The following describes two proteins that form a bound complex.

Residue-level contacts at the interface:
Residue E163 in protein 1 is in contact with residue A1 in protein 2 (closest heavy-atom distance 4.4 Å).
Residue F74 in protein 1 is in contact with residue N5 in protein 2 (closest heavy-atom distance 4.1 Å).
Residue M5 in protein 1 contacts residue A1 in protein 2 (closest heavy-atom distance 4.2 Å).
Residue K146 in protein 1 is in contact with residue T8 in protein 2 (closest heavy-atom distance 2.9 Å).
Residue Y156 in protein 1 is in contact with residue N3 in protein 2 (closest heavy-atom distance 3.6 Å).
Residue Y171 in protein 1 is in contact with residue A1 in protein 2 (closest heavy-atom distance 2.5 Å).
Residue Y156 in protein 1 contacts residue E7 in protein 2 (closest heavy-atom distance 4.3 Å).
Residue W147 in protein 1 is in contact with residue T8 in protein 2 (closest heavy-atom distance 2.7 Å).
Residue L81 in protein 1 interacts with residue M9 in protein 2 (closest heavy-atom distance 3.9 Å).
Residue F33 in protein 1 is in contact with residue A1 in protein 2 (closest heavy-atom distance 4.8 Å).
Residue Y59 in protein 1 contacts residue A1 in protein 2 (closest heavy-atom distance 4.0 Å).
Residue Y159 in protein 1 interacts with residue S2 in protein 2 (closest heavy-atom distance 3.8 Å).
Residue F116 in protein 1 contacts residue M9 in protein 2 (closest heavy-atom distance 3.6 Å).
Residue W167 in protein 1 interacts with residue A1 in protein 2 (closest heavy-atom distance 3.6 Å).
Residue Q65 in protein 1 interacts with residue E4 in protein 2 (closest heavy-atom distance 4.6 Å).
Residue A152 in protein 1 is in contact with residue M6 in protein 2 (closest heavy-atom distance 4.5 Å).
Residue Y7 in protein 1 is in contact with residue A1 in protein 2 (closest heavy-atom distance 3.0 Å).
Residue W73 in protein 1 contacts residue E7 in protein 2 (closest heavy-atom distance 3.2 Å).
Residue W73 in protein 1 is in contact with residue N5 in protein 2 (closest heavy-atom distance 3.4 Å).
Residue N80 in protein 1 interacts with residue M9 in protein 2 (closest heavy-atom distance 2.7 Å).
Residue W73 in protein 1 interacts with residue M9 in protein 2 (closest heavy-atom distance 3.6 Å).
Residue G69 in protein 1 is in contact with residue E4 in protein 2 (closest heavy-atom distance 3.7 Å).
Residue Y45 in protein 1 contacts residue S2 in protein 2 (closest heavy-atom distance 3.7 Å).
Residue E63 in protein 1 contacts residue A1 in protein 2 (closest heavy-atom distance 3.5 Å).
Residue Y123 in protein 1 contacts residue M9 in protein 2 (closest heavy-atom distance 3.6 Å).
Residue S150 in protein 1 contacts residue E7 in protein 2 (closest heavy-atom distance 3.2 Å).
Residue T143 in protein 1 interacts with residue M9 in protein 2 (closest heavy-atom distance 2.7 Å).
Residue Y84 in protein 1 contacts residue M9 in protein 2 (closest heavy-atom distance 2.7 Å).
Residue W147 in protein 1 contacts residue M9 in protein 2 (closest heavy-atom distance 3.8 Å).
Residue Q70 in protein 1 interacts with residue E4 in protein 2 (closest heavy-atom distance 3.5 Å).
Residue Y7 in protein 1 contacts residue S2 in protein 2 (closest heavy-atom distance 3.4 Å).
Residue I124 in protein 1 contacts residue M9 in protein 2 (closest heavy-atom distance 3.8 Å).
Residue K66 in protein 1 interacts with residue A1 in protein 2 (closest heavy-atom distance 3.8 Å).
Residue K146 in protein 1 is in contact with residue E7 in protein 2 (closest heavy-atom distance 4.6 Å).
Residue K146 in protein 1 contacts residue M9 in protein 2 (closest heavy-atom distance 3.5 Å).
Residue Q70 in protein 1 contacts residue N3 in protein 2 (closest heavy-atom distance 3.8 Å).
Residue L95 in protein 1 interacts with residue M9 in protein 2 (closest heavy-atom distance 3.8 Å).
Residue Y159 in protein 1 contacts residue A1 in protein 2 (closest heavy-atom distance 2.7 Å).
Residue K66 in protein 1 interacts with residue N3 in protein 2 (closest heavy-atom distance 4.8 Å).
Residue F116 in protein 1 interacts with residue N5 in protein 2 (closest heavy-atom distance 4.1 Å).
Residue A152 in protein 1 is in contact with residue E7 in protein 2 (closest heavy-atom distance 4.0 Å).
Residue V76 in protein 1 is in contact with residue T8 in protein 2 (closest heavy-atom distance 4.0 Å).
Residue S77 in protein 1 interacts with residue T8 in protein 2 (closest heavy-atom distance 3.5 Å).
Residue Q70 in protein 1 is in contact with residue N5 in protein 2 (closest heavy-atom distance 2.8 Å).
Residue K66 in protein 1 contacts residue E4 in protein 2 (closest heavy-atom distance 3.6 Å).
Residue E63 in protein 1 is in contact with residue S2 in protein 2 (closest heavy-atom distance 2.8 Å).
Residue Q97 in protein 1 contacts residue N5 in protein 2 (closest heavy-atom distance 2.6 Å).
Residue A155 in protein 1 contacts residue M6 in protein 2 (closest heavy-atom distance 3.4 Å).
Residue E9 in protein 1 interacts with residue N5 in protein 2 (closest heavy-atom distance 5.0 Å).
Residue Y156 in protein 1 contacts residue E4 in protein 2 (closest heavy-atom distance 4.8 Å).
Residue Y156 in protein 1 interacts with residue N5 in protein 2 (closest heavy-atom distance 3.3 Å).
Residue W73 in protein 1 interacts with residue T8 in protein 2 (closest heavy-atom distance 3.5 Å).
Residue K66 in protein 1 contacts residue S2 in protein 2 (closest heavy-atom distance 2.9 Å).
Residue W147 in protein 1 is in contact with residue E7 in protein 2 (closest heavy-atom distance 3.4 Å).
Residue Y156 in protein 1 contacts residue M6 in protein 2 (closest heavy-atom distance 3.1 Å).
Residue W73 in protein 1 contacts residue M6 in protein 2 (closest heavy-atom distance 3.1 Å).
Residue N80 in protein 1 contacts residue T8 in protein 2 (closest heavy-atom distance 3.9 Å).
Residue S77 in protein 1 is in contact with residue M9 in protein 2 (closest heavy-atom distance 3.2 Å).
Residue Y159 in protein 1 contacts residue N3 in protein 2 (closest heavy-atom distance 3.4 Å).
Residue L114 in protein 1 is in contact with residue N5 in protein 2 (closest heavy-atom distance 4.7 Å).

Sequence of protein 1:
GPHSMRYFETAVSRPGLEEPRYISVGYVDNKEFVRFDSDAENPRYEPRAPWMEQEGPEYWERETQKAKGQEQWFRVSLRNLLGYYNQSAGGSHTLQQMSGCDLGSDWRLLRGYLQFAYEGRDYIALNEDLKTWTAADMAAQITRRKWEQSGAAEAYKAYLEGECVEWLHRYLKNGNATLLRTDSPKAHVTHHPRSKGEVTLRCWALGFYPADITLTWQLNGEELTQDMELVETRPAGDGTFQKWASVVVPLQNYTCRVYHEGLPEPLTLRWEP

Sequence of protein 2:
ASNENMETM